The following describes two proteins that form a bound complex.

Residue-level contacts at the interface:
Residue W36 in the second protein is in contact with residue G3 in the first protein (closest heavy-atom distance 2.9 Å).

Sequence of the first protein:
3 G

Sequence of the second protein:
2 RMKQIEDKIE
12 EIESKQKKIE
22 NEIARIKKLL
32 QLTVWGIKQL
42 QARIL